Contacts between the two chains:
Residue D200 in protein 1 contacts residue D162 in protein 2 (closest heavy-atom distance 3.4 Å).
Residue K246 in protein 1 is in contact with residue G20 in protein 2 (closest heavy-atom distance 4.0 Å).
Residue Y256 in protein 1 contacts residue Q273 in protein 2 (closest heavy-atom distance 3.5 Å).
Residue Y256 in protein 1 contacts residue M127 in protein 2 (closest heavy-atom distance 3.3 Å).
Residue D255 in protein 1 is in contact with residue M127 in protein 2 (closest heavy-atom distance 3.6 Å).
Residue R299 in protein 1 interacts with residue D132 in protein 2 (closest heavy-atom distance 3.1 Å).
Residue Y202 in protein 1 contacts residue D162 in protein 2 (closest heavy-atom distance 3.7 Å).
Residue D36 in protein 1 is in contact with residue R266 in protein 2 (closest heavy-atom distance 2.8 Å).
Residue K246 in protein 1 interacts with residue P19 in protein 2 (closest heavy-atom distance 3.6 Å).
Residue Y256 in protein 1 contacts residue R128 in protein 2 (closest heavy-atom distance 4.6 Å).
Residue R29 in protein 1 contacts residue R128 in protein 2 (closest heavy-atom distance 3.6 Å).
Residue D255 in protein 1 contacts residue R128 in protein 2 (closest heavy-atom distance 2.7 Å).
Residue D200 in protein 1 contacts residue H166 in protein 2 (closest heavy-atom distance 3.1 Å).
Residue K201 in protein 1 contacts residue C17 in protein 2 (closest heavy-atom distance 3.4 Å).
Residue D249 in protein 1 is in contact with residue S265 in protein 2 (closest heavy-atom distance 4.5 Å).
Residue L251 in protein 1 contacts residue K161 in protein 2 (closest heavy-atom distance 4.2 Å).
Residue K201 in protein 1 contacts residue C5 in protein 2 (closest heavy-atom distance 3.4 Å).
Residue D36 in protein 1 interacts with residue T213 in protein 2 (closest heavy-atom distance 3.1 Å).
Residue Y256 in protein 1 contacts residue L269 in protein 2 (closest heavy-atom distance 3.7 Å).
Residue M33 in protein 1 is in contact with residue T213 in protein 2 (closest heavy-atom distance 2.8 Å).
Residue A252 in protein 1 interacts with residue L269 in protein 2 (closest heavy-atom distance 3.5 Å).
Residue D249 in protein 1 contacts residue R266 in protein 2 (closest heavy-atom distance 4.2 Å).
Residue K201 in protein 1 is in contact with residue L18 in protein 2 (closest heavy-atom distance 4.5 Å).
Residue D249 in protein 1 contacts residue S268 in protein 2 (closest heavy-atom distance 4.5 Å).
Residue F224 in protein 1 is in contact with residue Q273 in protein 2 (closest heavy-atom distance 4.0 Å).
Residue Y256 in protein 1 is in contact with residue W270 in protein 2 (closest heavy-atom distance 3.6 Å).
Residue Y202 in protein 1 contacts residue C5 in protein 2 (closest heavy-atom distance 3.6 Å).
Residue D255 in protein 1 is in contact with residue H126 in protein 2 (closest heavy-atom distance 3.3 Å).
Residue K201 in protein 1 is in contact with residue D162 in protein 2 (closest heavy-atom distance 3.0 Å).
Residue H198 in protein 1 interacts with residue G20 in protein 2 (closest heavy-atom distance 4.3 Å).
Residue Y202 in protein 1 contacts residue P7 in protein 2 (closest heavy-atom distance 4.1 Å).
Residue Y202 in protein 1 interacts with residue H15 in protein 2 (closest heavy-atom distance 4.7 Å).
Residue Y202 in protein 1 interacts with residue L167 in protein 2 (closest heavy-atom distance 3.7 Å).
Residue Q295 in protein 1 is in contact with residue E135 in protein 2 (closest heavy-atom distance 3.8 Å).
Residue S32 in protein 1 interacts with residue T213 in protein 2 (closest heavy-atom distance 2.7 Å).
Residue M33 in protein 1 contacts residue T212 in protein 2 (closest heavy-atom distance 3.3 Å).
Residue Y202 in protein 1 contacts residue F163 in protein 2 (closest heavy-atom distance 3.7 Å).
Residue D255 in protein 1 contacts residue R214 in protein 2 (closest heavy-atom distance 2.8 Å).
Residue M247 in protein 1 contacts residue L18 in protein 2 (closest heavy-atom distance 4.3 Å).
Residue N223 in protein 1 contacts residue Q273 in protein 2 (closest heavy-atom distance 3.0 Å).
Residue T204 in protein 1 contacts residue E4 in protein 2 (closest heavy-atom distance 3.1 Å).
Residue Y202 in protein 1 interacts with residue H166 in protein 2 (closest heavy-atom distance 4.2 Å).
Residue M33 in protein 1 is in contact with residue E135 in protein 2 (closest heavy-atom distance 3.6 Å).
Residue L251 in protein 1 interacts with residue R266 in protein 2 (closest heavy-atom distance 3.5 Å).
Residue R34 in protein 1 is in contact with residue T213 in protein 2 (closest heavy-atom distance 3.9 Å).
Residue Y202 in protein 1 is in contact with residue C17 in protein 2 (closest heavy-atom distance 4.2 Å).
Residue K246 in protein 1 interacts with residue L18 in protein 2 (closest heavy-atom distance 3.8 Å).
Residue L251 in protein 1 is in contact with residue R214 in protein 2 (closest heavy-atom distance 3.8 Å).
Residue T258 in protein 1 interacts with residue R128 in protein 2 (closest heavy-atom distance 4.6 Å).
Residue Y202 in protein 1 contacts residue E160 in protein 2 (closest heavy-atom distance 4.5 Å).
Residue H35 in protein 1 contacts residue T213 in protein 2 (closest heavy-atom distance 3.8 Å).
Residue M33 in protein 1 interacts with residue N136 in protein 2 (closest heavy-atom distance 3.7 Å).
Residue A252 in protein 1 interacts with residue R214 in protein 2 (closest heavy-atom distance 4.5 Å).
Residue M33 in protein 1 contacts residue R214 in protein 2 (closest heavy-atom distance 4.1 Å).
Residue H198 in protein 1 interacts with residue P19 in protein 2 (closest heavy-atom distance 3.7 Å).
Residue L253 in protein 1 is in contact with residue L269 in protein 2 (closest heavy-atom distance 4.1 Å).
Residue D249 in protein 1 contacts residue K161 in protein 2 (closest heavy-atom distance 3.2 Å).
Residue K201 in protein 1 is in contact with residue P19 in protein 2 (closest heavy-atom distance 3.5 Å).
Residue K201 in protein 1 contacts residue E160 in protein 2 (closest heavy-atom distance 2.8 Å).
Residue F224 in protein 1 contacts residue L269 in protein 2 (closest heavy-atom distance 4.3 Å).

Sequence of protein 1:
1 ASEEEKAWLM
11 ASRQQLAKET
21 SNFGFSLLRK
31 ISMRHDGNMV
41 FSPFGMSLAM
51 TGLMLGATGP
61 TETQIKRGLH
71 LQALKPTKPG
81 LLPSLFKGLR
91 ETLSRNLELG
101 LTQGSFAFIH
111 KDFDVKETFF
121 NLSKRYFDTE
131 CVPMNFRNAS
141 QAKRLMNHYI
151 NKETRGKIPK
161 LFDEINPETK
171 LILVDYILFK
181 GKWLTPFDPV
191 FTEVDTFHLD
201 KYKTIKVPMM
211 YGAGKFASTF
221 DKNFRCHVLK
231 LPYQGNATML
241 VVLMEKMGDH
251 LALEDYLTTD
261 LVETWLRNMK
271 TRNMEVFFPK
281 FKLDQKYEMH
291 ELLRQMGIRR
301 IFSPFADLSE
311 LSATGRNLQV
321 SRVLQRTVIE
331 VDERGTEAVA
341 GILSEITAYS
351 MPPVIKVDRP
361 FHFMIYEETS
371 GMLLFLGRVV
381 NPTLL

This data describes a binding interaction between two proteins.

Sequence of protein 2:
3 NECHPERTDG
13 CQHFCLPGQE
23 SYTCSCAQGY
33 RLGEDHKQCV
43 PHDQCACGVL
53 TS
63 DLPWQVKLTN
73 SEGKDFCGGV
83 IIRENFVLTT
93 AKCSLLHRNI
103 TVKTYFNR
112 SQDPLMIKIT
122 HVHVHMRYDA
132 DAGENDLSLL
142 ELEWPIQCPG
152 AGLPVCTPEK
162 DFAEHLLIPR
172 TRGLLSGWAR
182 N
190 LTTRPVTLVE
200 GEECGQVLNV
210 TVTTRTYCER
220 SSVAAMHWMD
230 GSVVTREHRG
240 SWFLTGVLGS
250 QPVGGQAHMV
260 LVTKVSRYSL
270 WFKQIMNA